Residue-level contacts at the interface:
Residue F21 in protein 2 interacts with residue E106 in protein 1 (closest heavy-atom distance 3.7 Å).
Residue R115 in protein 2 interacts with residue R53 in protein 1 (closest heavy-atom distance 3.4 Å).
Residue F72 in protein 2 contacts residue F55 in protein 1 (closest heavy-atom distance 3.6 Å).
Residue E45 in protein 2 contacts residue V47 in protein 1 (closest heavy-atom distance 3.1 Å).
Residue Y14 in protein 2 interacts with residue K116 in protein 1 (closest heavy-atom distance 3.5 Å).
Residue Y14 in protein 2 is in contact with residue I113 in protein 1 (closest heavy-atom distance 2.8 Å).
Residue R82 in protein 2 interacts with residue S103 in protein 1 (closest heavy-atom distance 3.4 Å).
Residue F21 in protein 2 contacts residue N109 in protein 1 (closest heavy-atom distance 3.1 Å).
Residue K37 in protein 2 is in contact with residue G45 in protein 1 (closest heavy-atom distance 3.2 Å).
Residue S36 in protein 2 is in contact with residue T46 in protein 1 (closest heavy-atom distance 3.6 Å).
Residue K276 in protein 2 interacts with residue R130 in protein 1 (closest heavy-atom distance 3.7 Å).
Residue Y22 in protein 2 contacts residue L110 in protein 1 (closest heavy-atom distance 3.3 Å).
Residue Y10 in protein 2 interacts with residue V118 in protein 1 (closest heavy-atom distance 3.7 Å).
Residue E136 in protein 2 is in contact with residue T119 in protein 1 (closest heavy-atom distance 2.8 Å).
Residue R113 in protein 2 contacts residue R53 in protein 1 (closest heavy-atom distance 2.8 Å).
Residue R106 in protein 2 is in contact with residue F55 in protein 1 (closest heavy-atom distance 3.5 Å).
Residue Y10 in protein 2 interacts with residue K116 in protein 1 (closest heavy-atom distance 2.6 Å).
Residue V59 in protein 2 is in contact with residue P44 in protein 1 (closest heavy-atom distance 3.6 Å).
Residue T137 in protein 2 contacts residue Q121 in protein 1 (closest heavy-atom distance 3.4 Å).
Residue S57 in protein 2 interacts with residue Y42 in protein 1 (closest heavy-atom distance 3.5 Å).
Residue R77 in protein 2 contacts residue V102 in protein 1 (closest heavy-atom distance 3.3 Å).
Residue I182 in protein 2 contacts residue R130 in protein 1 (closest heavy-atom distance 3.4 Å).
Residue S140 in protein 2 is in contact with residue A115 in protein 1 (closest heavy-atom distance 3.6 Å).
Residue S79 in protein 2 contacts residue A99 in protein 1 (closest heavy-atom distance 3.6 Å).
Residue E136 in protein 2 contacts residue V118 in protein 1 (closest heavy-atom distance 2.5 Å).
Residue L75 in protein 2 interacts with residue T59 in protein 1 (closest heavy-atom distance 3.6 Å).
Residue I56 in protein 2 is in contact with residue H40 in protein 1 (closest heavy-atom distance 3.6 Å).
Residue E184 in protein 2 contacts residue R130 in protein 1 (closest heavy-atom distance 2.9 Å).
Residue E45 in protein 2 interacts with residue L49 in protein 1 (closest heavy-atom distance 3.5 Å).
Residue H81 in protein 2 is in contact with residue E95 in protein 1 (closest heavy-atom distance 3.0 Å).
Residue S140 in protein 2 interacts with residue R117 in protein 1 (closest heavy-atom distance 3.7 Å).
Residue Y102 in protein 2 interacts with residue F55 in protein 1 (closest heavy-atom distance 3.5 Å).
Residue E136 in protein 2 contacts residue R117 in protein 1 (closest heavy-atom distance 3.3 Å).
Residue L105 in protein 2 interacts with residue F55 in protein 1 (closest heavy-atom distance 3.5 Å).
Residue S109 in protein 2 interacts with residue I52 in protein 1 (closest heavy-atom distance 3.7 Å).
Residue F72 in protein 2 contacts residue R54 in protein 1 (closest heavy-atom distance 3.6 Å).
Residue V59 in protein 2 is in contact with residue K43 in protein 1 (closest heavy-atom distance 2.9 Å).
Residue S58 in protein 2 is in contact with residue K43 in protein 1 (closest heavy-atom distance 3.3 Å).
Residue V59 in protein 2 is in contact with residue Y42 in protein 1 (closest heavy-atom distance 3.8 Å).
Residue P123 in protein 2 is in contact with residue K57 in protein 1 (closest heavy-atom distance 3.6 Å).
Residue S42 in protein 2 is in contact with residue G45 in protein 1 (closest heavy-atom distance 2.4 Å).
Residue K68 in protein 2 contacts residue E51 in protein 1 (closest heavy-atom distance 2.4 Å).
Residue F33 in protein 2 is in contact with residue E51 in protein 1 (closest heavy-atom distance 3.7 Å).
Residue S140 in protein 2 is in contact with residue K116 in protein 1 (closest heavy-atom distance 3.2 Å).
Residue S57 in protein 2 is in contact with residue K43 in protein 1 (closest heavy-atom distance 2.9 Å).
Residue F21 in protein 2 interacts with residue I113 in protein 1 (closest heavy-atom distance 3.7 Å).
Residue I56 in protein 2 contacts residue R41 in protein 1 (closest heavy-atom distance 3.2 Å).
Residue E184 in protein 2 interacts with residue K123 in protein 1 (closest heavy-atom distance 3.4 Å).
Residue V59 in protein 2 interacts with residue G45 in protein 1 (closest heavy-atom distance 3.2 Å).
Residue E278 in protein 2 interacts with residue R130 in protein 1 (closest heavy-atom distance 3.2 Å).
Residue S109 in protein 2 interacts with residue Q56 in protein 1 (closest heavy-atom distance 3.6 Å).
Residue Y10 in protein 2 contacts residue R117 in protein 1 (closest heavy-atom distance 3.3 Å).
Residue E184 in protein 2 contacts residue K126 in protein 1 (closest heavy-atom distance 3.3 Å).
Residue H44 in protein 2 interacts with residue V47 in protein 1 (closest heavy-atom distance 3.2 Å).
Residue Y101 in protein 2 is in contact with residue E51 in protein 1 (closest heavy-atom distance 3.8 Å).
Residue E32 in protein 2 is in contact with residue R50 in protein 1 (closest heavy-atom distance 3.6 Å).
Residue L105 in protein 2 interacts with residue V47 in protein 1 (closest heavy-atom distance 3.6 Å).
Residue F33 in protein 2 interacts with residue R54 in protein 1 (closest heavy-atom distance 3.6 Å).
Residue S57 in protein 2 is in contact with residue R41 in protein 1 (closest heavy-atom distance 2.7 Å).
Residue F72 in protein 2 contacts residue E51 in protein 1 (closest heavy-atom distance 3.5 Å).

Sequence of protein 1:
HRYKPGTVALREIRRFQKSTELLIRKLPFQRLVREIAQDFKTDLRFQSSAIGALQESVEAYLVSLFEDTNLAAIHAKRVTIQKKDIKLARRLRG

Sequence of protein 2:
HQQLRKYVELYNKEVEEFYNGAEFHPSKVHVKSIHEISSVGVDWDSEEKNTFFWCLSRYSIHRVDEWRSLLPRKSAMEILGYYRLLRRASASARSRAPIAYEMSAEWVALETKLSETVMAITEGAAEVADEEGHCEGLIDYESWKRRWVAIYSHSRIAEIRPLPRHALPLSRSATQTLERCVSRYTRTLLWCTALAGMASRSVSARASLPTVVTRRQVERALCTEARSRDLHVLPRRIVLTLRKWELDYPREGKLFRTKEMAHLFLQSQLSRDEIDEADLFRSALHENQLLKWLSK

These two protein chains interact to form a complex.